This data describes a binding interaction between two proteins.

Sequence of chain B:
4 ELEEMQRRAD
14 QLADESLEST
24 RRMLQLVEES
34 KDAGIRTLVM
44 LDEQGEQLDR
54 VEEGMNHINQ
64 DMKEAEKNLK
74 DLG

Residue-level contacts at the interface:
Residue V110 in chain A contacts residue L5 in chain B (closest heavy-atom distance 5.0 Å).
Residue G113 in chain A contacts residue M8 in chain B (closest heavy-atom distance 4.0 Å).
Residue Y76 in chain A is in contact with residue M8 in chain B (closest heavy-atom distance 4.9 Å).
Residue F13 in chain A is in contact with residue Q9 in chain B (closest heavy-atom distance 3.2 Å).
Residue D111 in chain A is in contact with residue M8 in chain B (closest heavy-atom distance 3.7 Å).
Residue F112 in chain A is in contact with residue M8 in chain B (closest heavy-atom distance 2.6 Å).
Residue D111 in chain A contacts residue L5 in chain B (closest heavy-atom distance 4.2 Å).
Residue Y76 in chain A contacts residue Q9 in chain B (closest heavy-atom distance 3.2 Å).
Residue Y76 in chain A is in contact with residue L5 in chain B (closest heavy-atom distance 4.8 Å).

Sequence of chain A:
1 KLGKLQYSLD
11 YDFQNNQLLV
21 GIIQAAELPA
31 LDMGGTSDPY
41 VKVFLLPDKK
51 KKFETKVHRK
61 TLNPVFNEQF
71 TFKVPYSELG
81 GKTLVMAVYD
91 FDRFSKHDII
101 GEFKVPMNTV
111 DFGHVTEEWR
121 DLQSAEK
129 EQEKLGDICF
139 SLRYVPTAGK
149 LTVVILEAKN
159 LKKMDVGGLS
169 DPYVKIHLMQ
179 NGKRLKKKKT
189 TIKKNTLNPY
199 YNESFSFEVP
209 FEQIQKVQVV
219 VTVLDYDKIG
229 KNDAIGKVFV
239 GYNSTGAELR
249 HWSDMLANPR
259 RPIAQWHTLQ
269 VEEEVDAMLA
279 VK